Sequence of the first protein:
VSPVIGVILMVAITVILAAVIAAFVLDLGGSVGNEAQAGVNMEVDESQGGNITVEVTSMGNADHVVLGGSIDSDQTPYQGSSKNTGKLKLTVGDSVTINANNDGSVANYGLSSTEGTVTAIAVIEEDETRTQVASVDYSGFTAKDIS

Sequence of the second protein:
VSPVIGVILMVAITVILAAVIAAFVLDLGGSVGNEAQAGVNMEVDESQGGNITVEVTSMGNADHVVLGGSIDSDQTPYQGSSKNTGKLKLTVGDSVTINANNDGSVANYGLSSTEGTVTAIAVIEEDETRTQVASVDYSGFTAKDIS

This data describes a binding interaction between two proteins.

Interface contacts:
Residue I139 in the second protein is in contact with residue V110 in the first protein (closest heavy-atom distance 3.4 Å).
Residue S88 in the second protein is in contact with residue Q97 in the first protein (closest heavy-atom distance 4.9 Å).
Residue L35 in the second protein interacts with residue L44 in the first protein (closest heavy-atom distance 4.3 Å).
Residue T137 in the second protein interacts with residue G111 in the first protein (closest heavy-atom distance 3.8 Å).
Residue R148 in the second protein contacts residue T75 in the first protein (closest heavy-atom distance 4.6 Å).
Residue G86 in the second protein contacts residue G111 in the first protein (closest heavy-atom distance 4.2 Å).
Residue V38 in the second protein contacts residue G47 in the first protein (closest heavy-atom distance 4.8 Å).
Residue L35 in the second protein contacts residue V43 in the first protein (closest heavy-atom distance 3.6 Å).
Residue Q150 in the second protein interacts with residue V74 in the first protein (closest heavy-atom distance 3.3 Å).
Residue Q150 in the second protein interacts with residue G111 in the first protein (closest heavy-atom distance 3.8 Å).
Residue I23 in the second protein is in contact with residue V29 in the first protein (closest heavy-atom distance 3.2 Å).
Residue I23 in the second protein is in contact with residue T32 in the first protein (closest heavy-atom distance 4.2 Å).
Residue T149 in the second protein interacts with residue T75 in the first protein (closest heavy-atom distance 3.1 Å).
Residue V19 in the second protein contacts residue V25 in the first protein (closest heavy-atom distance 4.3 Å).
Residue V38 in the second protein interacts with residue G48 in the first protein (closest heavy-atom distance 4.8 Å).
Residue E53 in the second protein contacts residue S76 in the first protein (closest heavy-atom distance 2.3 Å).
Residue Q150 in the second protein interacts with residue T75 in the first protein (closest heavy-atom distance 3.3 Å).
Residue S20 in the second protein contacts residue M28 in the first protein (closest heavy-atom distance 3.0 Å).
Residue I139 in the second protein is in contact with residue G111 in the first protein (closest heavy-atom distance 3.4 Å).
Residue E133 in the second protein contacts residue Q97 in the first protein (closest heavy-atom distance 3.1 Å).
Residue L27 in the second protein contacts residue V33 in the first protein (closest heavy-atom distance 3.8 Å).
Residue I31 in the second protein is in contact with residue A36 in the first protein (closest heavy-atom distance 4.5 Å).
Residue M28 in the second protein is in contact with residue A36 in the first protein (closest heavy-atom distance 4.2 Å).
Residue S88 in the second protein is in contact with residue S99 in the first protein (closest heavy-atom distance 4.1 Å).
Residue Q150 in the second protein is in contact with residue D112 in the first protein (closest heavy-atom distance 4.9 Å).
Residue S20 in the second protein is in contact with residue V29 in the first protein (closest heavy-atom distance 4.0 Å).
Residue I31 in the second protein is in contact with residue V43 in the first protein (closest heavy-atom distance 4.2 Å).
Residue G24 in the second protein contacts residue T32 in the first protein (closest heavy-atom distance 4.0 Å).
Residue T135 in the second protein is in contact with residue E73 in the first protein (closest heavy-atom distance 4.0 Å).
Residue S153 in the second protein is in contact with residue E73 in the first protein (closest heavy-atom distance 4.0 Å).
Residue T137 in the second protein contacts residue S113 in the first protein (closest heavy-atom distance 4.2 Å).
Residue E53 in the second protein contacts residue G78 in the first protein (closest heavy-atom distance 4.7 Å).
Residue F42 in the second protein contacts residue V50 in the first protein (closest heavy-atom distance 2.8 Å).
Residue G87 in the second protein is in contact with residue G111 in the first protein (closest heavy-atom distance 3.5 Å).
Residue T137 in the second protein contacts residue E73 in the first protein (closest heavy-atom distance 4.9 Å).
Residue S20 in the second protein is in contact with residue T32 in the first protein (closest heavy-atom distance 4.9 Å).
Residue T135 in the second protein contacts residue S113 in the first protein (closest heavy-atom distance 4.3 Å).
Residue I34 in the second protein contacts residue L44 in the first protein (closest heavy-atom distance 4.6 Å).
Residue Q150 in the second protein is in contact with residue E73 in the first protein (closest heavy-atom distance 3.0 Å).
Residue S20 in the second protein is in contact with residue V25 in the first protein (closest heavy-atom distance 4.4 Å).
Residue G134 in the second protein interacts with residue Q97 in the first protein (closest heavy-atom distance 3.6 Å).
Residue T149 in the second protein interacts with residue V110 in the first protein (closest heavy-atom distance 4.0 Å).
Residue L27 in the second protein is in contact with residue T32 in the first protein (closest heavy-atom distance 4.0 Å).
Residue R148 in the second protein is in contact with residue S76 in the first protein (closest heavy-atom distance 4.6 Å).
Residue V38 in the second protein contacts residue L44 in the first protein (closest heavy-atom distance 4.4 Å).
Residue F42 in the second protein contacts residue G51 in the first protein (closest heavy-atom distance 4.4 Å).
Residue L35 in the second protein interacts with residue G47 in the first protein (closest heavy-atom distance 4.8 Å).
Residue Q150 in the second protein is in contact with residue V110 in the first protein (closest heavy-atom distance 3.7 Å).
Residue G87 in the second protein is in contact with residue S99 in the first protein (closest heavy-atom distance 3.6 Å).
Residue R148 in the second protein interacts with residue V110 in the first protein (closest heavy-atom distance 3.4 Å).
Residue V19 in the second protein interacts with residue V29 in the first protein (closest heavy-atom distance 4.5 Å).
Residue T149 in the second protein interacts with residue S76 in the first protein (closest heavy-atom distance 4.5 Å).
Residue M28 in the second protein is in contact with residue I39 in the first protein (closest heavy-atom distance 3.7 Å).
Residue R148 in the second protein is in contact with residue M77 in the first protein (closest heavy-atom distance 4.7 Å).
Residue S88 in the second protein is in contact with residue G98 in the first protein (closest heavy-atom distance 4.7 Å).
Residue E53 in the second protein is in contact with residue T75 in the first protein (closest heavy-atom distance 4.7 Å).
Residue I31 in the second protein contacts residue A40 in the first protein (closest heavy-atom distance 3.1 Å).
Residue L27 in the second protein interacts with residue A36 in the first protein (closest heavy-atom distance 4.0 Å).